Sequence of the first protein:
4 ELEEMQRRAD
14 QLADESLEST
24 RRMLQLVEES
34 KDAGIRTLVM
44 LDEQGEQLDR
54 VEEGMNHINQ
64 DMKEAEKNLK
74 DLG

Sequence of the second protein:
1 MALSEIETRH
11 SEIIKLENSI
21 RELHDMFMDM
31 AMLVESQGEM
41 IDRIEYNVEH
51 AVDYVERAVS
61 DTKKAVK

Interface contacts:
Residue M26 in the first protein interacts with residue I13 in the second protein (closest heavy-atom distance 3.1 Å).
Residue T40 in the first protein is in contact with residue A31 in the second protein (closest heavy-atom distance 3.4 Å).
Residue M43 in the first protein is in contact with residue E35 in the second protein (closest heavy-atom distance 3.6 Å).
Residue D64 in the first protein is in contact with residue V59 in the second protein (closest heavy-atom distance 3.2 Å).
Residue A36 in the first protein contacts residue A31 in the second protein (closest heavy-atom distance 4.2 Å).
Residue T40 in the first protein is in contact with residue M30 in the second protein (closest heavy-atom distance 3.6 Å).
Residue S33 in the first protein interacts with residue F27 in the second protein (closest heavy-atom distance 3.7 Å).
Residue E67 in the first protein is in contact with residue K63 in the second protein (closest heavy-atom distance 3.5 Å).
Residue L15 in the first protein contacts residue H10 in the second protein (closest heavy-atom distance 3.9 Å).
Residue Q50 in the first protein interacts with residue E45 in the second protein (closest heavy-atom distance 3.6 Å).
Residue H60 in the first protein interacts with residue E56 in the second protein (closest heavy-atom distance 2.7 Å).
Residue L44 in the first protein interacts with residue V34 in the second protein (closest heavy-atom distance 4.0 Å).
Residue M8 in the first protein contacts residue L3 in the second protein (closest heavy-atom distance 3.5 Å).
Residue S33 in the first protein is in contact with residue H24 in the second protein (closest heavy-atom distance 3.2 Å).
Residue M26 in the first protein interacts with residue I20 in the second protein (closest heavy-atom distance 4.2 Å).
Residue M43 in the first protein is in contact with residue V34 in the second protein (closest heavy-atom distance 3.6 Å).
Residue N71 in the first protein is in contact with residue V66 in the second protein (closest heavy-atom distance 3.3 Å).
Residue R39 in the first protein is in contact with residue A31 in the second protein (closest heavy-atom distance 3.4 Å).
Residue L15 in the first protein contacts residue E7 in the second protein (closest heavy-atom distance 3.2 Å).
Residue R25 in the first protein contacts residue E17 in the second protein (closest heavy-atom distance 2.8 Å).
Residue S22 in the first protein interacts with residue E17 in the second protein (closest heavy-atom distance 2.4 Å).
Residue L29 in the first protein contacts residue R21 in the second protein (closest heavy-atom distance 4.0 Å).
Residue G37 in the first protein is in contact with residue F27 in the second protein (closest heavy-atom distance 3.9 Å).
Residue S19 in the first protein contacts residue I13 in the second protein (closest heavy-atom distance 3.6 Å).
Residue R39 in the first protein interacts with residue E35 in the second protein (closest heavy-atom distance 3.6 Å).
Residue V54 in the first protein interacts with residue E45 in the second protein (closest heavy-atom distance 4.1 Å).
Residue L29 in the first protein interacts with residue H24 in the second protein (closest heavy-atom distance 4.0 Å).
Residue R11 in the first protein interacts with residue L3 in the second protein (closest heavy-atom distance 4.1 Å).
Residue D74 in the first protein is in contact with residue V66 in the second protein (closest heavy-atom distance 4.0 Å).
Residue L51 in the first protein contacts residue I41 in the second protein (closest heavy-atom distance 4.0 Å).
Residue N71 in the first protein contacts residue T62 in the second protein (closest heavy-atom distance 4.1 Å).
Residue S22 in the first protein is in contact with residue I13 in the second protein (closest heavy-atom distance 3.7 Å).
Residue A36 in the first protein interacts with residue M28 in the second protein (closest heavy-atom distance 4.0 Å).
Residue Q47 in the first protein is in contact with residue V34 in the second protein (closest heavy-atom distance 2.6 Å).
Residue S19 in the first protein interacts with residue H10 in the second protein (closest heavy-atom distance 4.1 Å).
Residue L15 in the first protein interacts with residue I6 in the second protein (closest heavy-atom distance 3.6 Å).
Residue Q50 in the first protein contacts residue I41 in the second protein (closest heavy-atom distance 3.3 Å).
Residue N71 in the first protein interacts with residue K63 in the second protein (closest heavy-atom distance 3.8 Å).
Residue M58 in the first protein contacts residue V48 in the second protein (closest heavy-atom distance 3.6 Å).
Residue M65 in the first protein contacts residue V55 in the second protein (closest heavy-atom distance 3.9 Å).
Residue E32 in the first protein interacts with residue H24 in the second protein (closest heavy-atom distance 3.0 Å).
Residue M26 in the first protein is in contact with residue E17 in the second protein (closest heavy-atom distance 3.7 Å).
Residue D64 in the first protein interacts with residue E56 in the second protein (closest heavy-atom distance 3.3 Å).
Residue I61 in the first protein is in contact with residue V52 in the second protein (closest heavy-atom distance 3.6 Å).
Residue E18 in the first protein interacts with residue H10 in the second protein (closest heavy-atom distance 3.0 Å).
Residue D64 in the first protein is in contact with residue V55 in the second protein (closest heavy-atom distance 3.6 Å).
Residue R53 in the first protein interacts with residue E45 in the second protein (closest heavy-atom distance 3.0 Å).
Residue M43 in the first protein is in contact with residue A31 in the second protein (closest heavy-atom distance 3.9 Å).
Residue M26 in the first protein contacts residue L16 in the second protein (closest heavy-atom distance 3.7 Å).
Residue T40 in the first protein interacts with residue V34 in the second protein (closest heavy-atom distance 4.0 Å).
Residue G57 in the first protein is in contact with residue V52 in the second protein (closest heavy-atom distance 4.0 Å).
Residue A12 in the first protein is in contact with residue I6 in the second protein (closest heavy-atom distance 3.8 Å).
Residue R11 in the first protein interacts with residue E7 in the second protein (closest heavy-atom distance 3.8 Å).
Residue Q47 in the first protein contacts residue G38 in the second protein (closest heavy-atom distance 3.3 Å).
Residue Q47 in the first protein is in contact with residue I41 in the second protein (closest heavy-atom distance 3.8 Å).
Residue A68 in the first protein interacts with residue V59 in the second protein (closest heavy-atom distance 3.7 Å).
Residue V30 in the first protein interacts with residue I20 in the second protein (closest heavy-atom distance 3.6 Å).
Residue L29 in the first protein contacts residue I20 in the second protein (closest heavy-atom distance 3.7 Å).
Residue H60 in the first protein contacts residue V52 in the second protein (closest heavy-atom distance 3.4 Å).
Residue Q50 in the first protein is in contact with residue D42 in the second protein (closest heavy-atom distance 3.2 Å).

These two protein chains interact to form a complex.